Sequence of chain B:
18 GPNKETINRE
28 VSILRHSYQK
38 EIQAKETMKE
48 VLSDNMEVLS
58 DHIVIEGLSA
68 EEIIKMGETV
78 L

Contacts between the two chains:
Residue V55 in chain A interacts with residue V55 in chain B (closest heavy-atom distance 4.2 Å).
Residue I30 in chain A contacts residue Y35 in chain B (closest heavy-atom distance 3.7 Å).
Residue D58 in chain A is in contact with residue V61 in chain B (closest heavy-atom distance 4.7 Å).
Residue R26 in chain A interacts with residue V28 in chain B (closest heavy-atom distance 4.4 Å).
Residue A41 in chain A is in contact with residue M45 in chain B (closest heavy-atom distance 4.5 Å).
Residue P19 in chain A interacts with residue P19 in chain B (closest heavy-atom distance 5.0 Å).
Residue I60 in chain A is in contact with residue M73 in chain B (closest heavy-atom distance 4.2 Å).
Residue E54 in chain A is in contact with residue L56 in chain B (closest heavy-atom distance 4.3 Å).
Residue A41 in chain A is in contact with residue K42 in chain B (closest heavy-atom distance 4.8 Å).
Residue D51 in chain A contacts residue L49 in chain B (closest heavy-atom distance 3.6 Å).
Residue S34 in chain A contacts residue Y35 in chain B (closest heavy-atom distance 4.3 Å).
Residue Q40 in chain A is in contact with residue K42 in chain B (closest heavy-atom distance 3.5 Å).
Residue H33 in chain A interacts with residue E38 in chain B (closest heavy-atom distance 4.9 Å).
Residue E38 in chain A contacts residue E38 in chain B (closest heavy-atom distance 4.4 Å).
Residue D58 in chain A interacts with residue I70 in chain B (closest heavy-atom distance 2.8 Å).
Residue E27 in chain A is in contact with residue E27 in chain B (closest heavy-atom distance 4.1 Å).
Residue I60 in chain A interacts with residue G74 in chain B (closest heavy-atom distance 3.4 Å).
Residue D58 in chain A contacts residue H59 in chain B (closest heavy-atom distance 5.0 Å).
Residue K37 in chain A interacts with residue K42 in chain B (closest heavy-atom distance 4.1 Å).
Residue M45 in chain A interacts with residue M45 in chain B (closest heavy-atom distance 3.5 Å).
Residue D51 in chain A is in contact with residue L56 in chain B (closest heavy-atom distance 4.1 Å).
Residue E27 in chain A is in contact with residue L31 in chain B (closest heavy-atom distance 4.1 Å).
Residue G18 in chain A interacts with residue K21 in chain B (closest heavy-atom distance 4.4 Å).
Residue N52 in chain A interacts with residue N52 in chain B (closest heavy-atom distance 3.1 Å).
Residue I62 in chain A is in contact with residue I70 in chain B (closest heavy-atom distance 4.2 Å).
Residue S57 in chain A contacts residue I70 in chain B (closest heavy-atom distance 4.9 Å).
Residue V61 in chain A contacts residue M73 in chain B (closest heavy-atom distance 3.9 Å).
Residue E27 in chain A interacts with residue V28 in chain B (closest heavy-atom distance 3.2 Å).
Residue E63 in chain A is in contact with residue M73 in chain B (closest heavy-atom distance 3.7 Å).
Residue I30 in chain A interacts with residue L31 in chain B (closest heavy-atom distance 3.6 Å).
Residue V48 in chain A is in contact with residue L49 in chain B (closest heavy-atom distance 3.5 Å).
Residue P19 in chain A contacts residue I24 in chain B (closest heavy-atom distance 4.2 Å).
Residue V55 in chain A interacts with residue H59 in chain B (closest heavy-atom distance 4.0 Å).
Residue I60 in chain A is in contact with residue L78 in chain B (closest heavy-atom distance 3.8 Å).
Residue P19 in chain A interacts with residue K21 in chain B (closest heavy-atom distance 4.7 Å).
Residue V48 in chain A contacts residue M45 in chain B (closest heavy-atom distance 5.0 Å).
Residue K37 in chain A contacts residue E38 in chain B (closest heavy-atom distance 3.7 Å).
Residue S34 in chain A interacts with residue E38 in chain B (closest heavy-atom distance 2.6 Å).
Residue E47 in chain A interacts with residue L49 in chain B (closest heavy-atom distance 4.5 Å).
Residue V55 in chain A interacts with residue L56 in chain B (closest heavy-atom distance 3.3 Å).
Residue D58 in chain A is in contact with residue A67 in chain B (closest heavy-atom distance 4.9 Å).
Residue T44 in chain A is in contact with residue M45 in chain B (closest heavy-atom distance 4.4 Å).
Residue T44 in chain A interacts with residue K42 in chain B (closest heavy-atom distance 4.9 Å).
Residue I60 in chain A contacts residue V77 in chain B (closest heavy-atom distance 4.5 Å).
Residue H59 in chain A interacts with residue H59 in chain B (closest heavy-atom distance 4.2 Å).
Residue T44 in chain A interacts with residue L49 in chain B (closest heavy-atom distance 4.0 Å).
Residue D51 in chain A contacts residue N52 in chain B (closest heavy-atom distance 3.1 Å).
Residue K37 in chain A contacts residue I39 in chain B (closest heavy-atom distance 3.7 Å).
Residue V48 in chain A is in contact with residue N52 in chain B (closest heavy-atom distance 3.3 Å).
Residue V48 in chain A interacts with residue V48 in chain B (closest heavy-atom distance 4.0 Å).
Residue E27 in chain A interacts with residue I24 in chain B (closest heavy-atom distance 4.2 Å).
Residue H59 in chain A interacts with residue I70 in chain B (closest heavy-atom distance 4.3 Å).
Residue H33 in chain A interacts with residue Y35 in chain B (closest heavy-atom distance 2.4 Å).
Residue V61 in chain A contacts residue L78 in chain B (closest heavy-atom distance 4.3 Å).
Residue K37 in chain A interacts with residue Y35 in chain B (closest heavy-atom distance 3.2 Å).
Residue T23 in chain A interacts with residue I24 in chain B (closest heavy-atom distance 4.0 Å).
Residue V55 in chain A interacts with residue N52 in chain B (closest heavy-atom distance 4.5 Å).
Residue T23 in chain A interacts with residue V28 in chain B (closest heavy-atom distance 4.1 Å).
Residue I62 in chain A is in contact with residue M73 in chain B (closest heavy-atom distance 3.8 Å).

Sequence of chain A:
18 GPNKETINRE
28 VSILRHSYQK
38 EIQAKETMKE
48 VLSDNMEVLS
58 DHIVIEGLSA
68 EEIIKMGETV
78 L

These two protein chains interact to form a complex.